Sequence of chain A:
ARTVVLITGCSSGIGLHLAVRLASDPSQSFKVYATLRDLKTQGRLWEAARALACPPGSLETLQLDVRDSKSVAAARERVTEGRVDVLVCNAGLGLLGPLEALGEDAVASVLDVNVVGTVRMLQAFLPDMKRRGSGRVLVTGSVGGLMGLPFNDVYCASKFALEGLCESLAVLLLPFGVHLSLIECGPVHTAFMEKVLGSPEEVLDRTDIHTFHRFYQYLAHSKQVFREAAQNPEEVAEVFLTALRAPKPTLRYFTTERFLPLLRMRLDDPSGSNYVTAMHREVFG

This data describes a binding interaction between two proteins.

Sequence of chain B:
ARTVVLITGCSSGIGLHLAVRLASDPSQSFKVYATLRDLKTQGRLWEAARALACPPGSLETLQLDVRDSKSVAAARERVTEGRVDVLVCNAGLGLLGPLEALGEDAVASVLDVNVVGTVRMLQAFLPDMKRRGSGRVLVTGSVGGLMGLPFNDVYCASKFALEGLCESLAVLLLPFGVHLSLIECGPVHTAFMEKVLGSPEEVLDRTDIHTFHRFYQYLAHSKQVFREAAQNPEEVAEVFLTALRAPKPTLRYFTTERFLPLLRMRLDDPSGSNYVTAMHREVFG

Residue-level contacts at the interface:
Residue Y275 in chain B contacts residue E167 in chain A (closest heavy-atom distance 3.4 Å).
Residue L122 in chain B contacts residue L99 in chain A (closest heavy-atom distance 3.6 Å).
Residue S271 in chain B is in contact with residue R252 in chain A (closest heavy-atom distance 2.8 Å).
Residue S271 in chain B is in contact with residue L251 in chain A (closest heavy-atom distance 3.2 Å).
Residue C156 in chain B is in contact with residue S168 in chain A (closest heavy-atom distance 3.5 Å).
Residue S168 in chain B interacts with residue G148 in chain A (closest heavy-atom distance 3.4 Å).
Residue L149 in chain B is in contact with residue S168 in chain A (closest heavy-atom distance 3.2 Å).
Residue K130 in chain B contacts residue E100 in chain A (closest heavy-atom distance 3.0 Å).
Residue L99 in chain B is in contact with residue L122 in chain A (closest heavy-atom distance 3.6 Å).
Residue Q123 in chain B is in contact with residue L99 in chain A (closest heavy-atom distance 2.9 Å).
Residue A157 in chain B contacts residue A161 in chain A (closest heavy-atom distance 3.3 Å).
Residue V171 in chain B interacts with residue H280 in chain A (closest heavy-atom distance 3.1 Å).
Residue G164 in chain B is in contact with residue F160 in chain A (closest heavy-atom distance 3.4 Å).
Residue M147 in chain B interacts with residue E167 in chain A (closest heavy-atom distance 3.4 Å).
Residue L102 in chain B interacts with residue Q123 in chain A (closest heavy-atom distance 3.0 Å).
Residue L251 in chain B interacts with residue S271 in chain A (closest heavy-atom distance 3.2 Å).
Residue R214 in chain B contacts residue P175 in chain A (closest heavy-atom distance 3.5 Å).
Residue E167 in chain B interacts with residue Y275 in chain A (closest heavy-atom distance 3.4 Å).
Residue A161 in chain B interacts with residue A157 in chain A (closest heavy-atom distance 3.3 Å).
Residue H280 in chain B contacts residue V171 in chain A (closest heavy-atom distance 3.1 Å).
Residue L111 in chain B interacts with residue V116 in chain A (closest heavy-atom distance 3.3 Å).
Residue R120 in chain B interacts with residue E104 in chain A (closest heavy-atom distance 2.9 Å).
Residue D153 in chain B contacts residue L169 in chain A (closest heavy-atom distance 3.2 Å).
Residue F160 in chain B contacts residue G164 in chain A (closest heavy-atom distance 3.4 Å).
Residue T211 in chain B is in contact with residue F176 in chain A (closest heavy-atom distance 3.5 Å).
Residue E167 in chain B is in contact with residue G148 in chain A (closest heavy-atom distance 2.7 Å).
Residue L267 in chain B is in contact with residue L267 in chain A (closest heavy-atom distance 3.3 Å).
Residue F160 in chain B interacts with residue F160 in chain A (closest heavy-atom distance 3.2 Å).
Residue T250 in chain B interacts with residue S271 in chain A (closest heavy-atom distance 3.6 Å).
Residue E167 in chain B interacts with residue R266 in chain A (closest heavy-atom distance 2.8 Å).
Residue P150 in chain B contacts residue S168 in chain A (closest heavy-atom distance 3.6 Å).
Residue S168 in chain B interacts with residue L149 in chain A (closest heavy-atom distance 3.2 Å).
Residue P175 in chain B is in contact with residue R214 in chain A (closest heavy-atom distance 3.5 Å).
Residue E104 in chain B contacts residue R120 in chain A (closest heavy-atom distance 2.9 Å).
Residue K130 in chain B contacts residue T211 in chain A (closest heavy-atom distance 2.6 Å).
Residue Q123 in chain B contacts residue L102 in chain A (closest heavy-atom distance 3.0 Å).
Residue S168 in chain B is in contact with residue D153 in chain A (closest heavy-atom distance 3.2 Å).
Residue H280 in chain B is in contact with residue P175 in chain A (closest heavy-atom distance 3.4 Å).
Residue L169 in chain B is in contact with residue D153 in chain A (closest heavy-atom distance 3.2 Å).
Residue P270 in chain B contacts residue F254 in chain A (closest heavy-atom distance 3.6 Å).
Residue R264 in chain B contacts residue L267 in chain A (closest heavy-atom distance 2.9 Å).
Residue R266 in chain B interacts with residue R252 in chain A (closest heavy-atom distance 3.3 Å).
Residue F176 in chain B interacts with residue T211 in chain A (closest heavy-atom distance 3.5 Å).
Residue G148 in chain B is in contact with residue S168 in chain A (closest heavy-atom distance 3.4 Å).
Residue V116 in chain B contacts residue L111 in chain A (closest heavy-atom distance 3.3 Å).
Residue S168 in chain B interacts with residue P150 in chain A (closest heavy-atom distance 3.6 Å).
Residue L267 in chain B is in contact with residue R264 in chain A (closest heavy-atom distance 2.9 Å).
Residue F254 in chain B is in contact with residue P270 in chain A (closest heavy-atom distance 3.6 Å).
Residue T211 in chain B interacts with residue K130 in chain A (closest heavy-atom distance 2.6 Å).
Residue G148 in chain B is in contact with residue E167 in chain A (closest heavy-atom distance 2.7 Å).
Residue D153 in chain B contacts residue S168 in chain A (closest heavy-atom distance 3.2 Å).
Residue E167 in chain B is in contact with residue M147 in chain A (closest heavy-atom distance 3.4 Å).
Residue R266 in chain B contacts residue E167 in chain A (closest heavy-atom distance 2.8 Å).
Residue R252 in chain B contacts residue R266 in chain A (closest heavy-atom distance 3.3 Å).
Residue S271 in chain B interacts with residue T250 in chain A (closest heavy-atom distance 3.6 Å).
Residue P175 in chain B interacts with residue H280 in chain A (closest heavy-atom distance 3.4 Å).
Residue R252 in chain B interacts with residue S271 in chain A (closest heavy-atom distance 2.8 Å).
Residue S168 in chain B is in contact with residue C156 in chain A (closest heavy-atom distance 3.5 Å).
Residue L99 in chain B interacts with residue Q123 in chain A (closest heavy-atom distance 2.9 Å).
Residue E100 in chain B interacts with residue K130 in chain A (closest heavy-atom distance 3.0 Å).